Interface contacts:
Residue R89 in chain A contacts residue W4 in chain B (closest heavy-atom distance 4.7 Å).
Residue R95 in chain A is in contact with residue F5 in chain B (closest heavy-atom distance 3.2 Å).

This data describes a binding interaction between two proteins.

Sequence of chain B:
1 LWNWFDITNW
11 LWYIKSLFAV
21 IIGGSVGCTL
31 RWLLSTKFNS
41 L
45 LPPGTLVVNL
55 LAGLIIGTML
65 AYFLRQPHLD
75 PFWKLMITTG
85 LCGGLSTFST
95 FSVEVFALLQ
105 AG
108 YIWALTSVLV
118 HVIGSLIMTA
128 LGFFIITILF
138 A

Sequence of chain A:
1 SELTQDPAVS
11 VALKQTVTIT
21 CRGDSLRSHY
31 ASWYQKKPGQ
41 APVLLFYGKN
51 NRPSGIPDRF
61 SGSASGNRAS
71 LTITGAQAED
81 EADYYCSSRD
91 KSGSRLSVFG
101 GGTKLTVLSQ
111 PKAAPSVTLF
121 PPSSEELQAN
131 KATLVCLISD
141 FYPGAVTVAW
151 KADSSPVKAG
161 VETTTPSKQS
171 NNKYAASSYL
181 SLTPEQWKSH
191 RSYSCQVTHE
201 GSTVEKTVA